Sequence of protein 1:
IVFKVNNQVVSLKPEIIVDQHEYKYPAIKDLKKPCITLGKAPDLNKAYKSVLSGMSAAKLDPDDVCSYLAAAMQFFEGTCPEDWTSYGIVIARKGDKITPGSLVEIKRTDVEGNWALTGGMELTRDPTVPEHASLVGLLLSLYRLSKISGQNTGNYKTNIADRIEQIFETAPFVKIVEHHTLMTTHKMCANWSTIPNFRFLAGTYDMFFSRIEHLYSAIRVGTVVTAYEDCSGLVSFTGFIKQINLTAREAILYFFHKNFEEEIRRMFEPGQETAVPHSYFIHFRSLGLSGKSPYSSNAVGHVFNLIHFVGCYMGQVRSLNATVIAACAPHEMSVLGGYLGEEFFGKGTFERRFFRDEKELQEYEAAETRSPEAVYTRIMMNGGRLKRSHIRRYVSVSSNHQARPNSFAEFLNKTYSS

Contacts between the two chains:
Residue F359 in protein 2 is in contact with residue F8 in protein 1 (closest heavy-atom distance 4.3 Å).
Residue F359 in protein 2 is in contact with residue V10 in protein 1 (closest heavy-atom distance 3.7 Å).
Residue R358 in protein 2 interacts with residue K9 in protein 1 (closest heavy-atom distance 4.0 Å).
Residue F360 in protein 2 interacts with residue V7 in protein 1 (closest heavy-atom distance 4.7 Å).
Residue R361 in protein 2 contacts residue V7 in protein 1 (closest heavy-atom distance 3.5 Å).
Residue R358 in protein 2 contacts residue V10 in protein 1 (closest heavy-atom distance 3.8 Å).
Residue F360 in protein 2 contacts residue F8 in protein 1 (closest heavy-atom distance 3.4 Å).
Residue L366 in protein 2 interacts with residue V10 in protein 1 (closest heavy-atom distance 4.7 Å).
Residue E363 in protein 2 is in contact with residue L17 in protein 1 (closest heavy-atom distance 4.7 Å).
Residue R361 in protein 2 interacts with residue K9 in protein 1 (closest heavy-atom distance 3.6 Å).
Residue E363 in protein 2 interacts with residue V15 in protein 1 (closest heavy-atom distance 4.2 Å).
Residue E363 in protein 2 contacts residue K9 in protein 1 (closest heavy-atom distance 3.6 Å).
Residue F359 in protein 2 contacts residue K9 in protein 1 (closest heavy-atom distance 3.9 Å).
Residue D362 in protein 2 contacts residue K9 in protein 1 (closest heavy-atom distance 3.7 Å).
Residue L366 in protein 2 interacts with residue K9 in protein 1 (closest heavy-atom distance 4.7 Å).
Residue F360 in protein 2 is in contact with residue K9 in protein 1 (closest heavy-atom distance 2.7 Å).
Residue R361 in protein 2 is in contact with residue F8 in protein 1 (closest heavy-atom distance 4.4 Å).
Residue R358 in protein 2 is in contact with residue N11 in protein 1 (closest heavy-atom distance 3.4 Å).
Residue L366 in protein 2 is in contact with residue N11 in protein 1 (closest heavy-atom distance 3.8 Å).

These two protein chains interact to form a complex.

Sequence of protein 2:
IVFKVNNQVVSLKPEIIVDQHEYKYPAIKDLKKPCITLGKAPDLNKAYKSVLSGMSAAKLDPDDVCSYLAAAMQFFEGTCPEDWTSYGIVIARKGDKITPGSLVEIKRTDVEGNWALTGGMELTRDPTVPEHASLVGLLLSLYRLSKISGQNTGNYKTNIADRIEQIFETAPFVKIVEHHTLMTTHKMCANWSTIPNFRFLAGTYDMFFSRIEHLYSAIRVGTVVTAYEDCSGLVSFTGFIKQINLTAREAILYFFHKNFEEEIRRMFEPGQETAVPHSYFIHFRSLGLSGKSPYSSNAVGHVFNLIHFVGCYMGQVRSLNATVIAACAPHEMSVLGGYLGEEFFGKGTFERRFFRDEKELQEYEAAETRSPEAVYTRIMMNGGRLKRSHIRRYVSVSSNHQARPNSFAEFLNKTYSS